Sequence of chain B:
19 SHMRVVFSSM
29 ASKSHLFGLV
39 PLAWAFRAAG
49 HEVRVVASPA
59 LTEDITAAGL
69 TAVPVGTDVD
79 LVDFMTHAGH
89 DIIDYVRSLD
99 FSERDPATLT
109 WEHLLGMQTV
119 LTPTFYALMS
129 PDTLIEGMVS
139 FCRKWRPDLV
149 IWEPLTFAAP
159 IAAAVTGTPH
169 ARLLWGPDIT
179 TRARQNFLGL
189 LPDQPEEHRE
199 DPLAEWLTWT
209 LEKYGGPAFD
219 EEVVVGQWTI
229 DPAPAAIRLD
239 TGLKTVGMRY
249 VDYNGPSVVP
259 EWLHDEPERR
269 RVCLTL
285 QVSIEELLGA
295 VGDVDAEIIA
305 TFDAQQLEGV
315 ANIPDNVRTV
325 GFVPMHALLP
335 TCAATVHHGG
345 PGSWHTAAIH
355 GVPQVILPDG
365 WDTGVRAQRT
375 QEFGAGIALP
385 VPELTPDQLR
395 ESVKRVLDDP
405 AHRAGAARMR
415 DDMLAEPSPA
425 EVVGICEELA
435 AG

Residue-level contacts at the interface:
Residue D81 in chain B is in contact with residue R110 in chain A (closest heavy-atom distance 2.8 Å).
Residue P121 in chain B is in contact with residue M35 in chain A (closest heavy-atom distance 3.4 Å).
Residue W207 in chain B interacts with residue R31 in chain A (closest heavy-atom distance 3.5 Å).
Residue K211 in chain B interacts with residue A27 in chain A (closest heavy-atom distance 3.8 Å).
Residue A125 in chain B interacts with residue R31 in chain A (closest heavy-atom distance 2.7 Å).
Residue I90 in chain B is in contact with residue L39 in chain A (closest heavy-atom distance 3.9 Å).
Residue H85 in chain B interacts with residue A111 in chain A (closest heavy-atom distance 3.7 Å).
Residue E203 in chain B interacts with residue Q200 in chain A (closest heavy-atom distance 3.6 Å).
Residue A86 in chain B is in contact with residue W108 in chain A (closest heavy-atom distance 3.9 Å).
Residue V118 in chain B is in contact with residue W41 in chain A (closest heavy-atom distance 3.7 Å).
Residue Y93 in chain B contacts residue S45 in chain A (closest heavy-atom distance 3.8 Å).
Residue T117 in chain B is in contact with residue W41 in chain A (closest heavy-atom distance 3.6 Å).
Residue A86 in chain B interacts with residue L39 in chain A (closest heavy-atom distance 4.0 Å).
Residue D81 in chain B interacts with residue A111 in chain A (closest heavy-atom distance 3.4 Å).
Residue L113 in chain B contacts residue W41 in chain A (closest heavy-atom distance 3.7 Å).
Residue F82 in chain B interacts with residue A112 in chain A (closest heavy-atom distance 3.7 Å).
Residue D89 in chain B is in contact with residue R77 in chain A (closest heavy-atom distance 2.8 Å).
Residue H88 in chain B is in contact with residue R77 in chain A (closest heavy-atom distance 3.5 Å).
Residue W204 in chain B interacts with residue R31 in chain A (closest heavy-atom distance 3.7 Å).
Residue W207 in chain B contacts residue G30 in chain A (closest heavy-atom distance 3.8 Å).
Residue H85 in chain B interacts with residue E107 in chain A (closest heavy-atom distance 3.5 Å).
Residue V118 in chain B interacts with residue G42 in chain A (closest heavy-atom distance 3.8 Å).
Residue P121 in chain B interacts with residue Q34 in chain A (closest heavy-atom distance 3.1 Å).
Residue S128 in chain B interacts with residue R31 in chain A (closest heavy-atom distance 3.7 Å).
Residue E198 in chain B is in contact with residue R37 in chain A (closest heavy-atom distance 3.3 Å).
Residue H85 in chain B interacts with residue W108 in chain A (closest heavy-atom distance 3.6 Å).
Residue T120 in chain B is in contact with residue Q34 in chain A (closest heavy-atom distance 3.5 Å).
Residue L126 in chain B interacts with residue M35 in chain A (closest heavy-atom distance 3.8 Å).
Residue E198 in chain B is in contact with residue R367 in chain A (closest heavy-atom distance 3.2 Å).
Residue D92 in chain B contacts residue N46 in chain A (closest heavy-atom distance 3.5 Å).
Residue E203 in chain B is in contact with residue L201 in chain A (closest heavy-atom distance 2.8 Å).
Residue A86 in chain B contacts residue Y43 in chain A (closest heavy-atom distance 3.3 Å).
Residue W204 in chain B contacts residue Q34 in chain A (closest heavy-atom distance 3.7 Å).
Residue F82 in chain B interacts with residue M35 in chain A (closest heavy-atom distance 3.6 Å).
Residue P129 in chain B is in contact with residue R31 in chain A (closest heavy-atom distance 4.0 Å).
Residue T117 in chain B is in contact with residue R37 in chain A (closest heavy-atom distance 3.8 Å).
Residue F82 in chain B interacts with residue A111 in chain A (closest heavy-atom distance 3.7 Å).
Residue K211 in chain B interacts with residue T23 in chain A (closest heavy-atom distance 3.8 Å).
Residue I90 in chain B interacts with residue G42 in chain A (closest heavy-atom distance 4.1 Å).
Residue D89 in chain B contacts residue Y43 in chain A (closest heavy-atom distance 3.4 Å).
Residue E210 in chain B interacts with residue R26 in chain A (closest heavy-atom distance 3.0 Å).
Residue W207 in chain B interacts with residue A27 in chain A (closest heavy-atom distance 3.1 Å).
Residue E110 in chain B is in contact with residue H57 in chain A (closest heavy-atom distance 3.6 Å).
Residue Y93 in chain B contacts residue N46 in chain A (closest heavy-atom distance 3.4 Å).
Residue P121 in chain B contacts residue G38 in chain A (closest heavy-atom distance 3.9 Å).
Residue D130 in chain B interacts with residue R31 in chain A (closest heavy-atom distance 3.6 Å).
Residue T117 in chain B interacts with residue G38 in chain A (closest heavy-atom distance 3.3 Å).
Residue H85 in chain B is in contact with residue R77 in chain A (closest heavy-atom distance 2.6 Å).
Residue E110 in chain B interacts with residue W41 in chain A (closest heavy-atom distance 3.5 Å).
Residue W207 in chain B is in contact with residue L201 in chain A (closest heavy-atom distance 3.5 Å).
Residue E203 in chain B interacts with residue Q34 in chain A (closest heavy-atom distance 3.1 Å).
Residue P200 in chain B contacts residue Q34 in chain A (closest heavy-atom distance 3.0 Å).
Residue H196 in chain B contacts residue R366 in chain A (closest heavy-atom distance 3.0 Å).
Residue A86 in chain B contacts residue R77 in chain A (closest heavy-atom distance 3.9 Å).
Residue G114 in chain B interacts with residue W41 in chain A (closest heavy-atom distance 3.5 Å).
Residue V118 in chain B interacts with residue G38 in chain A (closest heavy-atom distance 3.5 Å).
Residue W207 in chain B is in contact with residue R26 in chain A (closest heavy-atom distance 3.7 Å).
Residue H196 in chain B contacts residue R364 in chain A (closest heavy-atom distance 3.0 Å).
Residue D89 in chain B is in contact with residue N46 in chain A (closest heavy-atom distance 3.0 Å).
Residue K211 in chain B interacts with residue T24 in chain A (closest heavy-atom distance 3.9 Å).

Sequence of chain A:
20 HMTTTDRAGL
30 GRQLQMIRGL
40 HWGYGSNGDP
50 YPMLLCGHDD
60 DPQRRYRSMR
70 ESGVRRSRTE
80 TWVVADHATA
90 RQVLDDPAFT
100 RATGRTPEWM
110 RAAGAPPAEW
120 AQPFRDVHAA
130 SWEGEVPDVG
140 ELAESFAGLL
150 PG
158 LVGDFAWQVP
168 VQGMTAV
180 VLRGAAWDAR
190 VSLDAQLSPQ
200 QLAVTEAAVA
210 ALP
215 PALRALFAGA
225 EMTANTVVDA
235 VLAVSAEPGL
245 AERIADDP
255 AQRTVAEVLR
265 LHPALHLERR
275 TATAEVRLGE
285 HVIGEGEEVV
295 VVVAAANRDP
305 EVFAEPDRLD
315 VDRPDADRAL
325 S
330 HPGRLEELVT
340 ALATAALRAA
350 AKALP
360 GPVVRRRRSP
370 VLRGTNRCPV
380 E

These two protein chains interact to form a complex.